Sequence of chain B:
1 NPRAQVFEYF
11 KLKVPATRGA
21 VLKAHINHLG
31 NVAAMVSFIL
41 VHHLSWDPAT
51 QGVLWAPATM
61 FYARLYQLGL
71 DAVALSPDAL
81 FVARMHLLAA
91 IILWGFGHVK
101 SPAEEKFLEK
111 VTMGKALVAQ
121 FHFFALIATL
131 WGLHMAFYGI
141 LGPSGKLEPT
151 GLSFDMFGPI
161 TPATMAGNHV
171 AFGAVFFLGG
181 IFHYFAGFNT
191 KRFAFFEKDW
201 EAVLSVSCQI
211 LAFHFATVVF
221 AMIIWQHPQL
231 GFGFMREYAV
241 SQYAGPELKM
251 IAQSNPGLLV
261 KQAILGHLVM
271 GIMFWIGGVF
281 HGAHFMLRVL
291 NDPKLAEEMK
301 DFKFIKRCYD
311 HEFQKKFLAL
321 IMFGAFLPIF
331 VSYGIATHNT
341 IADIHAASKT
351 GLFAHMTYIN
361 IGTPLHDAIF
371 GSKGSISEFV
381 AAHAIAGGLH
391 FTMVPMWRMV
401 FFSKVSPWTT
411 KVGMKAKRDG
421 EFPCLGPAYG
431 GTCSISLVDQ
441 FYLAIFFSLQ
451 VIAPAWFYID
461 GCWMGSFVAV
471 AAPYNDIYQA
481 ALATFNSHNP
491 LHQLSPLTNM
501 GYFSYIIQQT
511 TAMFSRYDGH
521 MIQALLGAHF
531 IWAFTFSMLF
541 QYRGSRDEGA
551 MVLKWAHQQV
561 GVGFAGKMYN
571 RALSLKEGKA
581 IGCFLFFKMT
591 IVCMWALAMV

The following describes two proteins that form a bound complex.

Sequence of chain A:
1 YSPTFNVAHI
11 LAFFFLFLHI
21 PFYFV

Contacts between the two chains:
Residue K13 in chain B contacts residue Y23 in chain A (closest heavy-atom distance 4.1 Å).
Residue F564 in chain B contacts residue F22 in chain A (closest heavy-atom distance 3.7 Å).
Residue Y9 in chain B contacts residue F24 in chain A (closest heavy-atom distance 3.9 Å).
Residue Y569 in chain B is in contact with residue V25 in chain A (closest heavy-atom distance 4.5 Å).
Residue E577 in chain B is in contact with residue F24 in chain A (closest heavy-atom distance 3.7 Å).
Residue M568 in chain B is in contact with residue V25 in chain A (closest heavy-atom distance 3.4 Å).
Residue N570 in chain B contacts residue V25 in chain A (closest heavy-atom distance 3.9 Å).
Residue M568 in chain B is in contact with residue P21 in chain A (closest heavy-atom distance 3.4 Å).
Residue L573 in chain B is in contact with residue F24 in chain A (closest heavy-atom distance 3.8 Å).
Residue R571 in chain B contacts residue F24 in chain A (closest heavy-atom distance 3.0 Å).
Residue Y9 in chain B interacts with residue Y23 in chain A (closest heavy-atom distance 3.4 Å).
Residue L573 in chain B contacts residue V25 in chain A (closest heavy-atom distance 4.2 Å).
Residue M568 in chain B contacts residue L18 in chain A (closest heavy-atom distance 3.6 Å).
Residue R571 in chain B is in contact with residue V25 in chain A (closest heavy-atom distance 3.3 Å).
Residue W46 in chain B contacts residue Y1 in chain A (closest heavy-atom distance 3.2 Å).
Residue M568 in chain B interacts with residue F22 in chain A (closest heavy-atom distance 3.3 Å).
Residue K567 in chain B is in contact with residue V25 in chain A (closest heavy-atom distance 3.5 Å).
Residue A565 in chain B interacts with residue F22 in chain A (closest heavy-atom distance 4.3 Å).
Residue I581 in chain B interacts with residue F24 in chain A (closest heavy-atom distance 3.7 Å).
Residue K567 in chain B is in contact with residue F22 in chain A (closest heavy-atom distance 3.7 Å).